This data describes a binding interaction between two proteins.

Interface contacts:
Residue L21 in chain A contacts residue E189 in chain B (closest heavy-atom distance 4.9 Å).
Residue E28 in chain A is in contact with residue C192 in chain B (closest heavy-atom distance 3.3 Å).
Residue E28 in chain A is in contact with residue V188 in chain B (closest heavy-atom distance 4.0 Å).
Residue M25 in chain A interacts with residue C192 in chain B (closest heavy-atom distance 4.5 Å).
Residue L29 in chain A interacts with residue V188 in chain B (closest heavy-atom distance 4.2 Å).
Residue L21 in chain A interacts with residue C192 in chain B (closest heavy-atom distance 3.8 Å).
Residue E28 in chain A interacts with residue R195 in chain B (closest heavy-atom distance 3.0 Å).
Residue L21 in chain A is in contact with residue E193 in chain B (closest heavy-atom distance 3.8 Å).
Residue Y32 in chain A contacts residue F184 in chain B (closest heavy-atom distance 4.5 Å).
Residue E24 in chain A interacts with residue C192 in chain B (closest heavy-atom distance 3.3 Å).
Residue L29 in chain A contacts residue I185 in chain B (closest heavy-atom distance 4.2 Å).
Residue E24 in chain A interacts with residue R195 in chain B (closest heavy-atom distance 3.4 Å).
Residue L29 in chain A is in contact with residue F184 in chain B (closest heavy-atom distance 4.3 Å).
Residue M25 in chain A interacts with residue E189 in chain B (closest heavy-atom distance 3.6 Å).

Sequence of chain A:
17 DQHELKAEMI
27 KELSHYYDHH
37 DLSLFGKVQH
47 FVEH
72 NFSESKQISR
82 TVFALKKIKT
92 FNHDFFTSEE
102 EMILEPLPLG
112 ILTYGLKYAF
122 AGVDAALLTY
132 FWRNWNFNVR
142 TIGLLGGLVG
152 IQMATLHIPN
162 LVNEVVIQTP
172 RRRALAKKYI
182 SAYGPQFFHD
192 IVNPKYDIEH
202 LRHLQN

Sequence of chain B:
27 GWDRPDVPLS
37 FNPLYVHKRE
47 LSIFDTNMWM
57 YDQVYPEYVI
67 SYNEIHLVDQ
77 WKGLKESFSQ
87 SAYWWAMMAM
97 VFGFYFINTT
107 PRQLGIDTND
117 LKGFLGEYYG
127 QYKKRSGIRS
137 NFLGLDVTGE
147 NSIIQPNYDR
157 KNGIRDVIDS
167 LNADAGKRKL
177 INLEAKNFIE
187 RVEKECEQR